Sequence of protein 2:
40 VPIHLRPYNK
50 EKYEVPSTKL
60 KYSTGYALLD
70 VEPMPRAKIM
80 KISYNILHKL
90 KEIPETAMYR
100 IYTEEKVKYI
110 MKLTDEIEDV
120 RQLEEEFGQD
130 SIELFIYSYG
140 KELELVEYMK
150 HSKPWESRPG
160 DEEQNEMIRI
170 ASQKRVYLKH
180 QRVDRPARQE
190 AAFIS

The following describes two proteins that form a bound complex.

Contacts between the two chains:
Residue V144 in protein 1 contacts residue M97 in protein 2 (closest heavy-atom distance 3.9 Å).
Residue K138 in protein 1 interacts with residue M97 in protein 2 (closest heavy-atom distance 3.5 Å).
Residue H147 in protein 1 contacts residue Y101 in protein 2 (closest heavy-atom distance 3.5 Å).
Residue V148 in protein 1 interacts with residue E104 in protein 2 (closest heavy-atom distance 3.7 Å).
Residue T137 in protein 1 is in contact with residue M97 in protein 2 (closest heavy-atom distance 4.5 Å).
Residue V148 in protein 1 interacts with residue Y101 in protein 2 (closest heavy-atom distance 4.1 Å).
Residue K138 in protein 1 interacts with residue T95 in protein 2 (closest heavy-atom distance 3.7 Å).
Residue V166 in protein 1 contacts residue Q128 in protein 2 (closest heavy-atom distance 3.6 Å).
Residue I168 in protein 1 interacts with residue E123 in protein 2 (closest heavy-atom distance 3.3 Å).
Residue R156 in protein 1 contacts residue E124 in protein 2 (closest heavy-atom distance 3.6 Å).
Residue V148 in protein 1 is in contact with residue K105 in protein 2 (closest heavy-atom distance 3.9 Å).
Residue F152 in protein 1 interacts with residue F126 in protein 2 (closest heavy-atom distance 4.3 Å).
Residue K171 in protein 1 contacts residue G64 in protein 2 (closest heavy-atom distance 3.3 Å).
Residue V166 in protein 1 interacts with residue G127 in protein 2 (closest heavy-atom distance 3.3 Å).
Residue F152 in protein 1 is in contact with residue I109 in protein 2 (closest heavy-atom distance 3.8 Å).
Residue Y172 in protein 1 interacts with residue V119 in protein 2 (closest heavy-atom distance 4.0 Å).
Residue K171 in protein 1 contacts residue S130 in protein 2 (closest heavy-atom distance 3.2 Å).
Residue V166 in protein 1 is in contact with residue D129 in protein 2 (closest heavy-atom distance 4.4 Å).
Residue N159 in protein 1 contacts residue G127 in protein 2 (closest heavy-atom distance 3.2 Å).
Residue E169 in protein 1 contacts residue R120 in protein 2 (closest heavy-atom distance 2.6 Å).
Residue F152 in protein 1 is in contact with residue K105 in protein 2 (closest heavy-atom distance 4.2 Å).
Residue R141 in protein 1 interacts with residue E104 in protein 2 (closest heavy-atom distance 2.9 Å).
Residue A160 in protein 1 interacts with residue Q128 in protein 2 (closest heavy-atom distance 3.6 Å).
Residue F155 in protein 1 interacts with residue F126 in protein 2 (closest heavy-atom distance 3.3 Å).
Residue V144 in protein 1 is in contact with residue Y101 in protein 2 (closest heavy-atom distance 4.1 Å).
Residue N159 in protein 1 contacts residue Q128 in protein 2 (closest heavy-atom distance 3.9 Å).
Residue F155 in protein 1 is in contact with residue F134 in protein 2 (closest heavy-atom distance 4.7 Å).
Residue A145 in protein 1 contacts residue E104 in protein 2 (closest heavy-atom distance 3.3 Å).
Residue Y172 in protein 1 is in contact with residue R120 in protein 2 (closest heavy-atom distance 3.7 Å).
Residue R156 in protein 1 is in contact with residue G127 in protein 2 (closest heavy-atom distance 4.7 Å).
Residue S167 in protein 1 is in contact with residue Q128 in protein 2 (closest heavy-atom distance 4.4 Å).
Residue K171 in protein 1 interacts with residue K60 in protein 2 (closest heavy-atom distance 4.1 Å).
Residue F152 in protein 1 interacts with residue Y108 in protein 2 (closest heavy-atom distance 3.3 Å).
Residue Y172 in protein 1 contacts residue K60 in protein 2 (closest heavy-atom distance 3.5 Å).
Residue V148 in protein 1 contacts residue Y108 in protein 2 (closest heavy-atom distance 4.2 Å).
Residue R141 in protein 1 interacts with residue K107 in protein 2 (closest heavy-atom distance 3.5 Å).
Residue F155 in protein 1 interacts with residue E125 in protein 2 (closest heavy-atom distance 4.5 Å).
Residue V144 in protein 1 is in contact with residue I100 in protein 2 (closest heavy-atom distance 4.0 Å).
Residue K171 in protein 1 contacts residue D129 in protein 2 (closest heavy-atom distance 4.3 Å).
Residue I168 in protein 1 interacts with residue Q128 in protein 2 (closest heavy-atom distance 3.8 Å).
Residue Y172 in protein 1 contacts residue K58 in protein 2 (closest heavy-atom distance 4.4 Å).
Residue K171 in protein 1 is in contact with residue Q128 in protein 2 (closest heavy-atom distance 4.1 Å).
Residue K171 in protein 1 contacts residue S62 in protein 2 (closest heavy-atom distance 4.3 Å).
Residue R141 in protein 1 contacts residue I100 in protein 2 (closest heavy-atom distance 3.6 Å).
Residue I168 in protein 1 is in contact with residue E124 in protein 2 (closest heavy-atom distance 3.9 Å).
Residue V144 in protein 1 interacts with residue E104 in protein 2 (closest heavy-atom distance 4.0 Å).
Residue R156 in protein 1 is in contact with residue Y108 in protein 2 (closest heavy-atom distance 4.6 Å).
Residue Y172 in protein 1 is in contact with residue L59 in protein 2 (closest heavy-atom distance 4.2 Å).
Residue K138 in protein 1 contacts residue I100 in protein 2 (closest heavy-atom distance 4.4 Å).
Residue F155 in protein 1 is in contact with residue G127 in protein 2 (closest heavy-atom distance 3.5 Å).
Residue K171 in protein 1 is in contact with residue T63 in protein 2 (closest heavy-atom distance 4.6 Å).
Residue R149 in protein 1 interacts with residue Y108 in protein 2 (closest heavy-atom distance 3.9 Å).
Residue R156 in protein 1 interacts with residue E125 in protein 2 (closest heavy-atom distance 2.8 Å).
Residue I168 in protein 1 is in contact with residue R120 in protein 2 (closest heavy-atom distance 3.9 Å).
Residue Q151 in protein 1 interacts with residue Y101 in protein 2 (closest heavy-atom distance 2.7 Å).
Residue Y172 in protein 1 is in contact with residue E123 in protein 2 (closest heavy-atom distance 3.2 Å).
Residue Q151 in protein 1 contacts residue K105 in protein 2 (closest heavy-atom distance 3.3 Å).
Residue R141 in protein 1 contacts residue E103 in protein 2 (closest heavy-atom distance 2.3 Å).
Residue V80 in protein 1 contacts residue M97 in protein 2 (closest heavy-atom distance 3.8 Å).
Residue K171 in protein 1 is in contact with residue Y65 in protein 2 (closest heavy-atom distance 4.0 Å).

Sequence of protein 1:
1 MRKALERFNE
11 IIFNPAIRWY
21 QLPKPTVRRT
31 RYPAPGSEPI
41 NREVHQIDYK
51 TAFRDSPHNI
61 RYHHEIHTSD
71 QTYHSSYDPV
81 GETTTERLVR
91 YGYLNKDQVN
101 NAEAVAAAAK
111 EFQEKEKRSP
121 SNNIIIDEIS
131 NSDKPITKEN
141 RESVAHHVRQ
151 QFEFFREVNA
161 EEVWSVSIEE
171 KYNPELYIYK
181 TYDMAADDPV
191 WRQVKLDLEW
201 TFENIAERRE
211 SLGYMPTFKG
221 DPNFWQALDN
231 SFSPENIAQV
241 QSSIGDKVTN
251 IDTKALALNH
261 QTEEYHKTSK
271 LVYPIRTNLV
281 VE